Sequence of protein 2:
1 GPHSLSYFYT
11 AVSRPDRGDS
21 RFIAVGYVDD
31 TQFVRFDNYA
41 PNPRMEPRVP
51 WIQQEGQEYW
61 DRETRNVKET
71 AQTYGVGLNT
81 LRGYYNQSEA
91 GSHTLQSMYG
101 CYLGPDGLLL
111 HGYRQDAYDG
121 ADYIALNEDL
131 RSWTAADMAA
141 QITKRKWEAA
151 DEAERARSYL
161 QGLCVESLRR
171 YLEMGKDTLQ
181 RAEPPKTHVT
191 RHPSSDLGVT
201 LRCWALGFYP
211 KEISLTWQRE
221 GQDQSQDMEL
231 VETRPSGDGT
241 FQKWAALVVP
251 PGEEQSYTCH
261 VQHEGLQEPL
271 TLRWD

Sequence of protein 1:
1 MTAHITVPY

Contacts between the two chains:
Residue K146 in protein 2 is in contact with residue Y9 in protein 1 (closest heavy-atom distance 2.7 Å).
Residue Y123 in protein 2 contacts residue Y9 in protein 1 (closest heavy-atom distance 4.1 Å).
Residue Y59 in protein 2 contacts residue M1 in protein 1 (closest heavy-atom distance 3.5 Å).
Residue Y9 in protein 2 is in contact with residue A3 in protein 1 (closest heavy-atom distance 4.4 Å).
Residue Y74 in protein 2 interacts with residue I5 in protein 1 (closest heavy-atom distance 3.9 Å).
Residue R155 in protein 2 contacts residue H4 in protein 1 (closest heavy-atom distance 3.1 Å).
Residue N66 in protein 2 contacts residue A3 in protein 1 (closest heavy-atom distance 2.6 Å).
Residue L5 in protein 2 is in contact with residue M1 in protein 1 (closest heavy-atom distance 3.9 Å).
Residue Y9 in protein 2 interacts with residue I5 in protein 1 (closest heavy-atom distance 4.3 Å).
Residue W147 in protein 2 contacts residue Y9 in protein 1 (closest heavy-atom distance 3.6 Å).
Residue Y159 in protein 2 interacts with residue A3 in protein 1 (closest heavy-atom distance 3.6 Å).
Residue R62 in protein 2 interacts with residue M1 in protein 1 (closest heavy-atom distance 4.0 Å).
Residue E63 in protein 2 is in contact with residue T2 in protein 1 (closest heavy-atom distance 2.7 Å).
Residue S97 in protein 2 interacts with residue Y9 in protein 1 (closest heavy-atom distance 3.5 Å).
Residue A150 in protein 2 interacts with residue V7 in protein 1 (closest heavy-atom distance 4.1 Å).
Residue W147 in protein 2 contacts residue V7 in protein 1 (closest heavy-atom distance 3.4 Å).
Residue E152 in protein 2 contacts residue V7 in protein 1 (closest heavy-atom distance 3.0 Å).
Residue T73 in protein 2 contacts residue V7 in protein 1 (closest heavy-atom distance 4.1 Å).
Residue M45 in protein 2 contacts residue T2 in protein 1 (closest heavy-atom distance 3.7 Å).
Residue V67 in protein 2 contacts residue T2 in protein 1 (closest heavy-atom distance 4.0 Å).
Residue Y171 in protein 2 is in contact with residue M1 in protein 1 (closest heavy-atom distance 2.7 Å).
Residue Y159 in protein 2 is in contact with residue M1 in protein 1 (closest heavy-atom distance 2.7 Å).
Residue L163 in protein 2 contacts residue T2 in protein 1 (closest heavy-atom distance 4.1 Å).
Residue Y84 in protein 2 is in contact with residue Y9 in protein 1 (closest heavy-atom distance 2.6 Å).
Residue T73 in protein 2 interacts with residue T6 in protein 1 (closest heavy-atom distance 3.4 Å).
Residue Y74 in protein 2 is in contact with residue Y9 in protein 1 (closest heavy-atom distance 3.1 Å).
Residue L81 in protein 2 is in contact with residue Y9 in protein 1 (closest heavy-atom distance 3.7 Å).
Residue K146 in protein 2 interacts with residue P8 in protein 1 (closest heavy-atom distance 4.0 Å).
Residue R170 in protein 2 contacts residue M1 in protein 1 (closest heavy-atom distance 3.5 Å).
Residue L95 in protein 2 interacts with residue Y9 in protein 1 (closest heavy-atom distance 3.8 Å).
Residue Y9 in protein 2 is in contact with residue T2 in protein 1 (closest heavy-atom distance 3.7 Å).
Residue D116 in protein 2 interacts with residue Y9 in protein 1 (closest heavy-atom distance 2.4 Å).
Residue T70 in protein 2 contacts residue T6 in protein 1 (closest heavy-atom distance 4.4 Å).
Residue R62 in protein 2 is in contact with residue T2 in protein 1 (closest heavy-atom distance 2.9 Å).
Residue N66 in protein 2 contacts residue H4 in protein 1 (closest heavy-atom distance 3.5 Å).
Residue T143 in protein 2 interacts with residue Y9 in protein 1 (closest heavy-atom distance 2.7 Å).
Residue T73 in protein 2 interacts with residue Y9 in protein 1 (closest heavy-atom distance 4.5 Å).
Residue Y7 in protein 2 interacts with residue M1 in protein 1 (closest heavy-atom distance 3.0 Å).
Residue R62 in protein 2 is in contact with residue A3 in protein 1 (closest heavy-atom distance 4.4 Å).
Residue Y99 in protein 2 contacts residue T2 in protein 1 (closest heavy-atom distance 3.4 Å).
Residue R62 in protein 2 interacts with residue H4 in protein 1 (closest heavy-atom distance 3.3 Å).
Residue Y7 in protein 2 contacts residue T2 in protein 1 (closest heavy-atom distance 3.5 Å).
Residue N66 in protein 2 contacts residue T2 in protein 1 (closest heavy-atom distance 2.9 Å).
Residue L163 in protein 2 is in contact with residue M1 in protein 1 (closest heavy-atom distance 3.9 Å).
Residue T73 in protein 2 is in contact with residue P8 in protein 1 (closest heavy-atom distance 4.5 Å).
Residue T70 in protein 2 interacts with residue I5 in protein 1 (closest heavy-atom distance 2.9 Å).
Residue E63 in protein 2 contacts residue M1 in protein 1 (closest heavy-atom distance 3.3 Å).
Residue G77 in protein 2 contacts residue Y9 in protein 1 (closest heavy-atom distance 3.9 Å).
Residue S167 in protein 2 contacts residue M1 in protein 1 (closest heavy-atom distance 3.4 Å).
Residue W147 in protein 2 is in contact with residue P8 in protein 1 (closest heavy-atom distance 2.9 Å).
Residue E152 in protein 2 interacts with residue I5 in protein 1 (closest heavy-atom distance 4.6 Å).
Residue T80 in protein 2 contacts residue Y9 in protein 1 (closest heavy-atom distance 3.5 Å).
Residue Y99 in protein 2 contacts residue I5 in protein 1 (closest heavy-atom distance 4.4 Å).
Residue N66 in protein 2 is in contact with residue I5 in protein 1 (closest heavy-atom distance 4.6 Å).
Residue R114 in protein 2 contacts residue I5 in protein 1 (closest heavy-atom distance 3.3 Å).
Residue T73 in protein 2 is in contact with residue I5 in protein 1 (closest heavy-atom distance 4.2 Å).
Residue Y159 in protein 2 interacts with residue T2 in protein 1 (closest heavy-atom distance 3.9 Å).
Residue Y99 in protein 2 interacts with residue A3 in protein 1 (closest heavy-atom distance 3.0 Å).
Residue E152 in protein 2 interacts with residue H4 in protein 1 (closest heavy-atom distance 4.3 Å).
Residue E69 in protein 2 interacts with residue T6 in protein 1 (closest heavy-atom distance 3.5 Å).

The following describes two proteins that form a bound complex.